The following describes two proteins that form a bound complex.

Sequence of the first protein:
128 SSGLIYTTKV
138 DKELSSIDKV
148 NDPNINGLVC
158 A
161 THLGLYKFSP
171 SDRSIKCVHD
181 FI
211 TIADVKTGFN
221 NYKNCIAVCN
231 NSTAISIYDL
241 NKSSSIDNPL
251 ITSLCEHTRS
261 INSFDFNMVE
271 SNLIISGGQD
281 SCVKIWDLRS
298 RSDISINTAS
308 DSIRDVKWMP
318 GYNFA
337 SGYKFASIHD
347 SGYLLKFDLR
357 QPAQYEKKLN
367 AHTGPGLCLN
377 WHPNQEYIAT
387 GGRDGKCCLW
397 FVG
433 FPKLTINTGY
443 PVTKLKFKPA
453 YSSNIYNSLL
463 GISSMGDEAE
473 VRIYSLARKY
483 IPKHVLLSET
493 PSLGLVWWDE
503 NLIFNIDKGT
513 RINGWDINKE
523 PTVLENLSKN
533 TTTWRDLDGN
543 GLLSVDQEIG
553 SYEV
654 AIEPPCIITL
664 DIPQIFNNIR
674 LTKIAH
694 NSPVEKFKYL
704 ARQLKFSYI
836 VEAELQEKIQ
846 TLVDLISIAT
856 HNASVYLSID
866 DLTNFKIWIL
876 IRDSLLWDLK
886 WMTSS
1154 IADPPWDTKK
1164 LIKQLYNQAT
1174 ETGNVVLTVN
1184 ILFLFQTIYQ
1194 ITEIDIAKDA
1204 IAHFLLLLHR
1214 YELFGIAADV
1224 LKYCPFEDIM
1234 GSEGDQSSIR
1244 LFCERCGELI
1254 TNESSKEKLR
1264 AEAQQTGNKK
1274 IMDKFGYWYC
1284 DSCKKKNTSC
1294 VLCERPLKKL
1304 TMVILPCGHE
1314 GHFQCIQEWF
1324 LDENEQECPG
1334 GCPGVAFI

Contacts between the two chains:
Residue E1174 in the first protein is in contact with residue Y228 in the second protein (closest heavy-atom distance 2.4 Å).
Residue I1199 in the first protein interacts with residue R226 in the second protein (closest heavy-atom distance 3.4 Å).
Residue P658 in the first protein contacts residue D5 in the second protein (closest heavy-atom distance 3.2 Å).
Residue S546 in the first protein interacts with residue V328 in the second protein (closest heavy-atom distance 3.3 Å).
Residue W536 in the first protein is in contact with residue S320 in the second protein (closest heavy-atom distance 2.6 Å).
Residue P658 in the first protein is in contact with residue D10 in the second protein (closest heavy-atom distance 3.3 Å).
Residue I660 in the first protein interacts with residue F4 in the second protein (closest heavy-atom distance 3.1 Å).
Residue N542 in the first protein is in contact with residue M1 in the second protein (closest heavy-atom distance 3.4 Å).
Residue W536 in the first protein is in contact with residue W312 in the second protein (closest heavy-atom distance 3.4 Å).
Residue T534 in the first protein contacts residue S309 in the second protein (closest heavy-atom distance 3.4 Å).
Residue T535 in the first protein contacts residue V15 in the second protein (closest heavy-atom distance 3.3 Å).
Residue P658 in the first protein is in contact with residue S6 in the second protein (closest heavy-atom distance 2.6 Å).
Residue I483 in the first protein is in contact with residue S29 in the second protein (closest heavy-atom distance 3.2 Å).
Residue R537 in the first protein interacts with residue L314 in the second protein (closest heavy-atom distance 3.4 Å).
Residue R537 in the first protein contacts residue G21 in the second protein (closest heavy-atom distance 3.2 Å).
Residue H1206 in the first protein interacts with residue P175 in the second protein (closest heavy-atom distance 3.0 Å).
Residue Y1169 in the first protein is in contact with residue G225 in the second protein (closest heavy-atom distance 2.4 Å).
Residue F669 in the first protein interacts with residue S343 in the second protein (closest heavy-atom distance 3.1 Å).
Residue P657 in the first protein contacts residue D5 in the second protein (closest heavy-atom distance 3.0 Å).
Residue W536 in the first protein is in contact with residue S311 in the second protein (closest heavy-atom distance 3.4 Å).
Residue T1173 in the first protein interacts with residue R226 in the second protein (closest heavy-atom distance 3.3 Å).
Residue D1202 in the first protein interacts with residue S176 in the second protein (closest heavy-atom distance 2.7 Å).
Residue R1213 in the first protein is in contact with residue F19 in the second protein (closest heavy-atom distance 3.2 Å).
Residue W536 in the first protein contacts residue Y17 in the second protein (closest heavy-atom distance 3.3 Å).
Residue I1232 in the first protein contacts residue F178 in the second protein (closest heavy-atom distance 3.4 Å).
Residue N528 in the first protein contacts residue S167 in the second protein (closest heavy-atom distance 3.0 Å).
Residue I483 in the first protein interacts with residue D10 in the second protein (closest heavy-atom distance 3.3 Å).
Residue E1215 in the first protein is in contact with residue R22 in the second protein (closest heavy-atom distance 2.5 Å).
Residue L529 in the first protein contacts residue W308 in the second protein (closest heavy-atom distance 3.3 Å).
Residue N439 in the first protein is in contact with residue Q31 in the second protein (closest heavy-atom distance 3.3 Å).
Residue K1201 in the first protein interacts with residue F178 in the second protein (closest heavy-atom distance 3.4 Å).
Residue T440 in the first protein is in contact with residue D55 in the second protein (closest heavy-atom distance 3.3 Å).
Residue D548 in the first protein is in contact with residue A347 in the second protein (closest heavy-atom distance 3.4 Å).
Residue L544 in the first protein contacts residue S320 in the second protein (closest heavy-atom distance 3.4 Å).
Residue R537 in the first protein is in contact with residue M1 in the second protein (closest heavy-atom distance 3.4 Å).
Residue N528 in the first protein contacts residue R216 in the second protein (closest heavy-atom distance 3.1 Å).
Residue P657 in the first protein interacts with residue S6 in the second protein (closest heavy-atom distance 3.3 Å).
Residue T1173 in the first protein contacts residue I224 in the second protein (closest heavy-atom distance 3.2 Å).
Residue H1212 in the first protein contacts residue Y20 in the second protein (closest heavy-atom distance 3.2 Å).
Residue N528 in the first protein contacts residue W308 in the second protein (closest heavy-atom distance 3.3 Å).
Residue S530 in the first protein interacts with residue H13 in the second protein (closest heavy-atom distance 3.0 Å).
Residue E527 in the first protein is in contact with residue W308 in the second protein (closest heavy-atom distance 3.4 Å).
Residue R480 in the first protein interacts with residue D10 in the second protein (closest heavy-atom distance 3.2 Å).
Residue D1202 in the first protein interacts with residue F178 in the second protein (closest heavy-atom distance 2.7 Å).
Residue Q549 in the first protein contacts residue V12 in the second protein (closest heavy-atom distance 2.5 Å).
Residue T662 in the first protein is in contact with residue Q2 in the second protein (closest heavy-atom distance 2.6 Å).
Residue M1233 in the first protein is in contact with residue R177 in the second protein (closest heavy-atom distance 3.4 Å).
Residue R537 in the first protein contacts residue Y17 in the second protein (closest heavy-atom distance 3.4 Å).
Residue D1198 in the first protein contacts residue L249 in the second protein (closest heavy-atom distance 3.4 Å).
Residue P523 in the first protein is in contact with residue Q166 in the second protein (closest heavy-atom distance 3.4 Å).
Residue T534 in the first protein interacts with residue S311 in the second protein (closest heavy-atom distance 3.2 Å).
Residue G543 in the first protein contacts residue Y17 in the second protein (closest heavy-atom distance 3.0 Å).
Residue L545 in the first protein interacts with residue Y17 in the second protein (closest heavy-atom distance 3.1 Å).
Residue I660 in the first protein is in contact with residue P3 in the second protein (closest heavy-atom distance 3.4 Å).
Residue K531 in the first protein interacts with residue W308 in the second protein (closest heavy-atom distance 3.4 Å).
Residue D1231 in the first protein interacts with residue F178 in the second protein (closest heavy-atom distance 3.2 Å).
Residue L529 in the first protein interacts with residue Y77 in the second protein (closest heavy-atom distance 3.3 Å).
Residue D1202 in the first protein contacts residue R177 in the second protein (closest heavy-atom distance 2.6 Å).
Residue K531 in the first protein interacts with residue D324 in the second protein (closest heavy-atom distance 3.3 Å).
Residue L529 in the first protein interacts with residue H13 in the second protein (closest heavy-atom distance 3.4 Å).

Sequence of the second protein:
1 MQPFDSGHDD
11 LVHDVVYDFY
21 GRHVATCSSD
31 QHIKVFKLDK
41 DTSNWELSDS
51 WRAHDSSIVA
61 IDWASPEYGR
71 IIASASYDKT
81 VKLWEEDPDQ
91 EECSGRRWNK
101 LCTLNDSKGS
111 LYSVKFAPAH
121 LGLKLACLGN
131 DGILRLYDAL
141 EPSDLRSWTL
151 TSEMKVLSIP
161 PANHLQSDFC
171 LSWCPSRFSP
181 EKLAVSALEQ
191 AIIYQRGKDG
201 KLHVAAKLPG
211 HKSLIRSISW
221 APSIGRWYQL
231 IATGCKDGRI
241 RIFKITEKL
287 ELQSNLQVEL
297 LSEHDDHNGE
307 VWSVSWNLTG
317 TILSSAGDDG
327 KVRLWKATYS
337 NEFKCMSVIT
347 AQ